Residue-level contacts at the interface:
Residue I468 in chain B interacts with residue T13 in chain A (closest heavy-atom distance 3.9 Å).
Residue E464 in chain B contacts residue R27 in chain A (closest heavy-atom distance 3.2 Å).
Residue N21 in chain B interacts with residue Q406 in chain A (closest heavy-atom distance 3.3 Å).
Residue R27 in chain B is in contact with residue E460 in chain A (closest heavy-atom distance 3.2 Å).
Residue N212 in chain B contacts residue S164 in chain A (closest heavy-atom distance 3.1 Å).
Residue I16 in chain B interacts with residue R472 in chain A (closest heavy-atom distance 3.2 Å).
Residue K17 in chain B contacts residue I468 in chain A (closest heavy-atom distance 3.8 Å).
Residue T13 in chain B is in contact with residue V417 in chain A (closest heavy-atom distance 3.9 Å).
Residue K17 in chain B contacts residue R472 in chain A (closest heavy-atom distance 3.9 Å).
Residue E464 in chain B interacts with residue T24 in chain A (closest heavy-atom distance 3.6 Å).
Residue Q364 in chain B contacts residue K124 in chain A (closest heavy-atom distance 3.3 Å).
Residue N84 in chain B is in contact with residue T471 in chain A (closest heavy-atom distance 2.7 Å).
Residue E368 in chain B contacts residue I14 in chain A (closest heavy-atom distance 3.4 Å).
Residue T127 in chain B is in contact with residue V223 in chain A (closest heavy-atom distance 3.3 Å).
Residue I14 in chain B contacts residue E368 in chain A (closest heavy-atom distance 3.1 Å).
Residue K17 in chain B interacts with residue Q410 in chain A (closest heavy-atom distance 2.9 Å).
Residue S216 in chain B interacts with residue F171 in chain A (closest heavy-atom distance 3.7 Å).
Residue T127 in chain B contacts residue I219 in chain A (closest heavy-atom distance 3.9 Å).
Residue T413 in chain B is in contact with residue K17 in chain A (closest heavy-atom distance 3.4 Å).
Residue F171 in chain B contacts residue F171 in chain A (closest heavy-atom distance 3.5 Å).
Residue Q406 in chain B contacts residue N21 in chain A (closest heavy-atom distance 2.5 Å).
Residue I219 in chain B contacts residue T127 in chain A (closest heavy-atom distance 3.9 Å).
Residue Q410 in chain B interacts with residue K17 in chain A (closest heavy-atom distance 2.6 Å).
Residue R80 in chain B is in contact with residue I520 in chain A (closest heavy-atom distance 3.7 Å).
Residue S516 in chain B is in contact with residue R27 in chain A (closest heavy-atom distance 3.0 Å).
Residue V223 in chain B is in contact with residue T127 in chain A (closest heavy-atom distance 3.3 Å).
Residue V209 in chain B interacts with residue L167 in chain A (closest heavy-atom distance 3.3 Å).
Residue L128 in chain B interacts with residue E368 in chain A (closest heavy-atom distance 3.8 Å).
Residue S216 in chain B is in contact with residue Q123 in chain A (closest heavy-atom distance 3.7 Å).
Residue F171 in chain B contacts residue S216 in chain A (closest heavy-atom distance 3.5 Å).
Residue I20 in chain B interacts with residue Q465 in chain A (closest heavy-atom distance 3.9 Å).
Residue R27 in chain B is in contact with residue S516 in chain A (closest heavy-atom distance 2.9 Å).
Residue K124 in chain B contacts residue E368 in chain A (closest heavy-atom distance 3.8 Å).
Residue K17 in chain B contacts residue T414 in chain A (closest heavy-atom distance 3.8 Å).
Residue I520 in chain B contacts residue R80 in chain A (closest heavy-atom distance 3.7 Å).
Residue E368 in chain B is in contact with residue L128 in chain A (closest heavy-atom distance 3.6 Å).
Residue V209 in chain B interacts with residue V209 in chain A (closest heavy-atom distance 3.3 Å).
Residue T414 in chain B is in contact with residue K17 in chain A (closest heavy-atom distance 3.7 Å).
Residue R27 in chain B contacts residue E464 in chain A (closest heavy-atom distance 2.7 Å).
Residue Q123 in chain B is in contact with residue S216 in chain A (closest heavy-atom distance 3.9 Å).
Residue N212 in chain B contacts residue K168 in chain A (closest heavy-atom distance 3.9 Å).
Residue S164 in chain B is in contact with residue N212 in chain A (closest heavy-atom distance 2.4 Å).
Residue T471 in chain B is in contact with residue N84 in chain A (closest heavy-atom distance 2.7 Å).
Residue K17 in chain B is in contact with residue T413 in chain A (closest heavy-atom distance 2.6 Å).
Residue F171 in chain B contacts residue R174 in chain A (closest heavy-atom distance 3.6 Å).
Residue R472 in chain B interacts with residue L86 in chain A (closest heavy-atom distance 3.5 Å).
Residue R472 in chain B interacts with residue V12 in chain A (closest heavy-atom distance 3.4 Å).
Residue L128 in chain B contacts residue T365 in chain A (closest heavy-atom distance 3.9 Å).
Residue T13 in chain B interacts with residue R472 in chain A (closest heavy-atom distance 3.1 Å).
Residue K124 in chain B contacts residue Q364 in chain A (closest heavy-atom distance 3.4 Å).
Residue N84 in chain B contacts residue R472 in chain A (closest heavy-atom distance 3.5 Å).
Residue S467 in chain B interacts with residue R80 in chain A (closest heavy-atom distance 3.4 Å).
Residue R472 in chain B contacts residue T13 in chain A (closest heavy-atom distance 2.8 Å).
Residue L167 in chain B interacts with residue V209 in chain A (closest heavy-atom distance 3.3 Å).
Residue T471 in chain B interacts with residue R80 in chain A (closest heavy-atom distance 3.5 Å).
Residue T24 in chain B interacts with residue E464 in chain A (closest heavy-atom distance 3.4 Å).
Residue K168 in chain B interacts with residue N212 in chain A (closest heavy-atom distance 2.8 Å).
Residue R174 in chain B is in contact with residue F171 in chain A (closest heavy-atom distance 3.2 Å).
Residue E368 in chain B contacts residue K124 in chain A (closest heavy-atom distance 3.5 Å).
Residue N21 in chain B contacts residue Q410 in chain A (closest heavy-atom distance 3.9 Å).

Sequence of chain B:
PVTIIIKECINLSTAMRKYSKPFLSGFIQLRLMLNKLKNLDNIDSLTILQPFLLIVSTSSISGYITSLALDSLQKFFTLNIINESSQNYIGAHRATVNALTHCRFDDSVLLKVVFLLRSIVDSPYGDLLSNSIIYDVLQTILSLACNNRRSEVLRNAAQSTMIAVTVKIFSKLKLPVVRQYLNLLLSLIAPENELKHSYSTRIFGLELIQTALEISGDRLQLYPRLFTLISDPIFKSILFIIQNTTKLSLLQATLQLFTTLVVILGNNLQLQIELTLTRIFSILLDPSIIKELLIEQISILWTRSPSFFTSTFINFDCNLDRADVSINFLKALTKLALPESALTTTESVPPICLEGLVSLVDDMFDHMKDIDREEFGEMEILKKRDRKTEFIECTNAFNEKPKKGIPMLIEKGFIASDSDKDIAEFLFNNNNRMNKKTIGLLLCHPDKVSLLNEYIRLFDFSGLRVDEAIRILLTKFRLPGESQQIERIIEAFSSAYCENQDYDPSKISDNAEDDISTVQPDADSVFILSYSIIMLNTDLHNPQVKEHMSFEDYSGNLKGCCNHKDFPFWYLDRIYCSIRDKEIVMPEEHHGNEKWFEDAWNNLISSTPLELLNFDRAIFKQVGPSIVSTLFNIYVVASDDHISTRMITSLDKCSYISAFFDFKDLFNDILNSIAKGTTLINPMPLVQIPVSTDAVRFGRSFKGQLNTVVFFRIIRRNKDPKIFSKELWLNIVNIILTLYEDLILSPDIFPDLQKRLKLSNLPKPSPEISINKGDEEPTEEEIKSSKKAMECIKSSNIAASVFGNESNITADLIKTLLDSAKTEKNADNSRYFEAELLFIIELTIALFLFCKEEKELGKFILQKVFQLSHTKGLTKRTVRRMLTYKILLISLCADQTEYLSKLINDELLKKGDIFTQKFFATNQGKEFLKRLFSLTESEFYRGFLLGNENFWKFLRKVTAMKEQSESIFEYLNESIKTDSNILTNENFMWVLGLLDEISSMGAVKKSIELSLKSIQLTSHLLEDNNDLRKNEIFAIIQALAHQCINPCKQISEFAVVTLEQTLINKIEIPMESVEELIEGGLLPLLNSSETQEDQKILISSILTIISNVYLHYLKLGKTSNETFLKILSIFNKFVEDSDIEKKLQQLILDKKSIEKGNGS

These two protein chains interact to form a complex.

Sequence of chain A:
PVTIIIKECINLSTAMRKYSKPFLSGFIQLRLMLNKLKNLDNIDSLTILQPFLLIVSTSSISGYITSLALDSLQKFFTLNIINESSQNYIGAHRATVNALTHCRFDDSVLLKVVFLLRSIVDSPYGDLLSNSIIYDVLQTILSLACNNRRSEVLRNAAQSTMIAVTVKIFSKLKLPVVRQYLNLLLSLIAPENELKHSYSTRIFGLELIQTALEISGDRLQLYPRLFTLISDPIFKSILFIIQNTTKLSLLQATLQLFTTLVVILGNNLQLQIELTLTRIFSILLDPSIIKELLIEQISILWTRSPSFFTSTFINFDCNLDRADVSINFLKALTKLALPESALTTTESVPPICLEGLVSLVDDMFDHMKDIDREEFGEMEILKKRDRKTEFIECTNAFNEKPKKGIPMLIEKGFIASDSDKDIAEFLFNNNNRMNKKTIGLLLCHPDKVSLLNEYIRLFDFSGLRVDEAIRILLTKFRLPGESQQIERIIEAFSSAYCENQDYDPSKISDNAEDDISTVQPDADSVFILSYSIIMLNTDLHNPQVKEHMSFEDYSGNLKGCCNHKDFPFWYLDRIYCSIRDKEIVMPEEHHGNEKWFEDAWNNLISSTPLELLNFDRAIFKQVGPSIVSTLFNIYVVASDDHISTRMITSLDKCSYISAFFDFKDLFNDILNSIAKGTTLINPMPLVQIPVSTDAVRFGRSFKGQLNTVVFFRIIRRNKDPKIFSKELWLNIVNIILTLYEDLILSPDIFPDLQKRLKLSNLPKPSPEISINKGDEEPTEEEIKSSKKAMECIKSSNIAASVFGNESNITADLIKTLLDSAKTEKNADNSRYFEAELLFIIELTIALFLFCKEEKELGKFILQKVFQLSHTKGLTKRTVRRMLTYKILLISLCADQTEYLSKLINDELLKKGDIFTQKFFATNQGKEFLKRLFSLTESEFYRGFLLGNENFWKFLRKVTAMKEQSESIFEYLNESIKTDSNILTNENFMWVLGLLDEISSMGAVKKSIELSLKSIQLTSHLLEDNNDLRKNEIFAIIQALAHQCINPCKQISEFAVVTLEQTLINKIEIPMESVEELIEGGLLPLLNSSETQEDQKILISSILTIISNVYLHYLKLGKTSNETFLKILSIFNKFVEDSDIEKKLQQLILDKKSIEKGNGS